Sequence of chain A:
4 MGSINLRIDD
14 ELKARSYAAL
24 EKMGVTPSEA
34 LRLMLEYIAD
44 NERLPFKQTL

Contacts between the two chains:
Residue Q51 in chain B contacts residue R35 in chain A (closest heavy-atom distance 2.7 Å).
Residue Y20 in chain B contacts residue I7 in chain A (closest heavy-atom distance 3.4 Å).
Residue S19 in chain B is in contact with residue A42 in chain A (closest heavy-atom distance 3.6 Å).
Residue N8 in chain B contacts residue I7 in chain A (closest heavy-atom distance 3.6 Å).
Residue L53 in chain B is in contact with residue R35 in chain A (closest heavy-atom distance 3.6 Å).
Residue A33 in chain B is in contact with residue M37 in chain A (closest heavy-atom distance 3.6 Å).
Residue M26 in chain B is in contact with residue T52 in chain A (closest heavy-atom distance 3.6 Å).
Residue M4 in chain B contacts residue R10 in chain A (closest heavy-atom distance 3.5 Å).
Residue A42 in chain B is in contact with residue S19 in chain A (closest heavy-atom distance 3.6 Å).
Residue R35 in chain B is in contact with residue L15 in chain A (closest heavy-atom distance 3.4 Å).
Residue S6 in chain B interacts with residue L9 in chain A (closest heavy-atom distance 3.1 Å).
Residue G27 in chain B interacts with residue L53 in chain A (closest heavy-atom distance 3.2 Å).
Residue I11 in chain B contacts residue M4 in chain A (closest heavy-atom distance 3.1 Å).
Residue L34 in chain B interacts with residue M37 in chain A (closest heavy-atom distance 3.6 Å).
Residue I11 in chain B contacts residue G5 in chain A (closest heavy-atom distance 3.0 Å).
Residue L36 in chain B is in contact with residue Q51 in chain A (closest heavy-atom distance 3.2 Å).
Residue G5 in chain B interacts with residue I11 in chain A (closest heavy-atom distance 3.0 Å).
Residue Q51 in chain B contacts residue L36 in chain A (closest heavy-atom distance 3.4 Å).
Residue L9 in chain B is in contact with residue S31 in chain A (closest heavy-atom distance 3.5 Å).
Residue R10 in chain B interacts with residue G5 in chain A (closest heavy-atom distance 3.2 Å).
Residue L9 in chain B interacts with residue L34 in chain A (closest heavy-atom distance 3.5 Å).
Residue I7 in chain B contacts residue I7 in chain A (closest heavy-atom distance 3.6 Å).
Residue A22 in chain B is in contact with residue E45 in chain A (closest heavy-atom distance 3.7 Å).
Residue L9 in chain B interacts with residue S6 in chain A (closest heavy-atom distance 3.1 Å).
Residue L38 in chain B is in contact with residue S19 in chain A (closest heavy-atom distance 3.4 Å).
Residue T29 in chain B is in contact with residue L53 in chain A (closest heavy-atom distance 2.8 Å).
Residue S19 in chain B interacts with residue L38 in chain A (closest heavy-atom distance 3.1 Å).
Residue V28 in chain B is in contact with residue Q51 in chain A (closest heavy-atom distance 3.5 Å).
Residue M26 in chain B contacts residue K50 in chain A (closest heavy-atom distance 3.4 Å).
Residue A22 in chain B interacts with residue I41 in chain A (closest heavy-atom distance 3.5 Å).
Residue M26 in chain B contacts residue L47 in chain A (closest heavy-atom distance 3.6 Å).
Residue N8 in chain B interacts with residue S6 in chain A (closest heavy-atom distance 3.0 Å).
Residue L38 in chain B contacts residue I11 in chain A (closest heavy-atom distance 3.7 Å).
Residue I7 in chain B is in contact with residue N8 in chain A (closest heavy-atom distance 3.6 Å).
Residue F49 in chain B is in contact with residue L36 in chain A (closest heavy-atom distance 3.2 Å).
Residue I11 in chain B contacts residue L38 in chain A (closest heavy-atom distance 3.6 Å).
Residue M4 in chain B is in contact with residue I11 in chain A (closest heavy-atom distance 3.0 Å).
Residue G27 in chain B contacts residue T52 in chain A (closest heavy-atom distance 3.2 Å).
Residue M37 in chain B interacts with residue L34 in chain A (closest heavy-atom distance 3.3 Å).
Residue L9 in chain B interacts with residue I7 in chain A (closest heavy-atom distance 2.9 Å).
Residue M26 in chain B is in contact with residue R46 in chain A (closest heavy-atom distance 3.6 Å).
Residue G5 in chain B is in contact with residue R10 in chain A (closest heavy-atom distance 3.2 Å).
Residue I7 in chain B interacts with residue L9 in chain A (closest heavy-atom distance 2.9 Å).
Residue L36 in chain B is in contact with residue F49 in chain A (closest heavy-atom distance 3.6 Å).
Residue K50 in chain B interacts with residue V28 in chain A (closest heavy-atom distance 3.5 Å).
Residue L34 in chain B interacts with residue L9 in chain A (closest heavy-atom distance 3.4 Å).
Residue E45 in chain B contacts residue K25 in chain A (closest heavy-atom distance 2.7 Å).
Residue E45 in chain B contacts residue M26 in chain A (closest heavy-atom distance 3.0 Å).
Residue K25 in chain B interacts with residue E45 in chain A (closest heavy-atom distance 2.8 Å).
Residue E32 in chain B interacts with residue L53 in chain A (closest heavy-atom distance 3.3 Å).
Residue I41 in chain B contacts residue M26 in chain A (closest heavy-atom distance 3.4 Å).
Residue I7 in chain B interacts with residue Y20 in chain A (closest heavy-atom distance 3.2 Å).
Residue S31 in chain B interacts with residue L9 in chain A (closest heavy-atom distance 3.5 Å).
Residue S6 in chain B interacts with residue N8 in chain A (closest heavy-atom distance 3.2 Å).
Residue K50 in chain B is in contact with residue M26 in chain A (closest heavy-atom distance 2.9 Å).
Residue S19 in chain B contacts residue I41 in chain A (closest heavy-atom distance 3.0 Å).
Residue M26 in chain B interacts with residue E45 in chain A (closest heavy-atom distance 3.1 Å).
Residue I41 in chain B interacts with residue A22 in chain A (closest heavy-atom distance 3.4 Å).
Residue R46 in chain B is in contact with residue M26 in chain A (closest heavy-atom distance 3.1 Å).
Residue M37 in chain B is in contact with residue A33 in chain A (closest heavy-atom distance 3.6 Å).

Sequence of chain B:
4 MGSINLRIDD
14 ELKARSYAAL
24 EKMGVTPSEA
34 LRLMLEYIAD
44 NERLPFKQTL

These two protein chains interact to form a complex.